Interface contacts:
Residue V466 in protein 2 contacts residue P112 in protein 1 (closest heavy-atom distance 4.5 Å).
Residue R457 in protein 2 interacts with residue E114 in protein 1 (closest heavy-atom distance 4.2 Å).
Residue M481 in protein 2 is in contact with residue P80 in protein 1 (closest heavy-atom distance 4.3 Å).
Residue D468 in protein 2 contacts residue E114 in protein 1 (closest heavy-atom distance 4.8 Å).
Residue M482 in protein 2 is in contact with residue F81 in protein 1 (closest heavy-atom distance 3.5 Å).
Residue V454 in protein 2 is in contact with residue P112 in protein 1 (closest heavy-atom distance 4.0 Å).
Residue R457 in protein 2 is in contact with residue S82 in protein 1 (closest heavy-atom distance 4.0 Å).
Residue R457 in protein 2 is in contact with residue W85 in protein 1 (closest heavy-atom distance 4.6 Å).
Residue R453 in protein 2 contacts residue W110 in protein 1 (closest heavy-atom distance 3.8 Å).
Residue M481 in protein 2 interacts with residue F81 in protein 1 (closest heavy-atom distance 4.4 Å).
Residue V466 in protein 2 interacts with residue Q116 in protein 1 (closest heavy-atom distance 5.0 Å).
Residue T479 in protein 2 interacts with residue P79 in protein 1 (closest heavy-atom distance 3.7 Å).
Residue H458 in protein 2 is in contact with residue S82 in protein 1 (closest heavy-atom distance 2.6 Å).
Residue V454 in protein 2 is in contact with residue W110 in protein 1 (closest heavy-atom distance 4.0 Å).
Residue V454 in protein 2 is in contact with residue V84 in protein 1 (closest heavy-atom distance 4.2 Å).
Residue V454 in protein 2 contacts residue M77 in protein 1 (closest heavy-atom distance 3.4 Å).
Residue R457 in protein 2 contacts residue V84 in protein 1 (closest heavy-atom distance 3.5 Å).
Residue W473 in protein 2 interacts with residue R111 in protein 1 (closest heavy-atom distance 3.2 Å).
Residue A456 in protein 2 contacts residue M77 in protein 1 (closest heavy-atom distance 4.4 Å).
Residue V466 in protein 2 interacts with residue E114 in protein 1 (closest heavy-atom distance 4.4 Å).
Residue N465 in protein 2 is in contact with residue P112 in protein 1 (closest heavy-atom distance 4.1 Å).
Residue W473 in protein 2 contacts residue Y109 in protein 1 (closest heavy-atom distance 3.9 Å).
Residue R457 in protein 2 is in contact with residue P112 in protein 1 (closest heavy-atom distance 4.1 Å).
Residue M482 in protein 2 contacts residue P80 in protein 1 (closest heavy-atom distance 4.4 Å).
Residue R457 in protein 2 contacts residue Q118 in protein 1 (closest heavy-atom distance 2.5 Å).
Residue R455 in protein 2 contacts residue G78 in protein 1 (closest heavy-atom distance 3.0 Å).
Residue R457 in protein 2 interacts with residue P115 in protein 1 (closest heavy-atom distance 3.2 Å).
Residue G467 in protein 2 interacts with residue I113 in protein 1 (closest heavy-atom distance 4.5 Å).
Residue R455 in protein 2 contacts residue P79 in protein 1 (closest heavy-atom distance 3.4 Å).
Residue R455 in protein 2 interacts with residue V84 in protein 1 (closest heavy-atom distance 3.8 Å).
Residue V454 in protein 2 interacts with residue V86 in protein 1 (closest heavy-atom distance 4.6 Å).
Residue P470 in protein 2 interacts with residue M106 in protein 1 (closest heavy-atom distance 4.2 Å).
Residue G467 in protein 2 is in contact with residue R111 in protein 1 (closest heavy-atom distance 4.2 Å).
Residue M481 in protein 2 is in contact with residue S82 in protein 1 (closest heavy-atom distance 3.1 Å).
Residue V466 in protein 2 contacts residue P115 in protein 1 (closest heavy-atom distance 3.4 Å).
Residue H458 in protein 2 is in contact with residue F81 in protein 1 (closest heavy-atom distance 4.8 Å).
Residue R457 in protein 2 contacts residue R83 in protein 1 (closest heavy-atom distance 4.2 Å).
Residue W473 in protein 2 contacts residue M106 in protein 1 (closest heavy-atom distance 3.6 Å).
Residue G467 in protein 2 contacts residue P112 in protein 1 (closest heavy-atom distance 3.3 Å).
Residue R455 in protein 2 interacts with residue M77 in protein 1 (closest heavy-atom distance 3.3 Å).
Residue R457 in protein 2 contacts residue I113 in protein 1 (closest heavy-atom distance 3.1 Å).
Residue A456 in protein 2 contacts residue V84 in protein 1 (closest heavy-atom distance 3.3 Å).
Residue R453 in protein 2 is in contact with residue K75 in protein 1 (closest heavy-atom distance 4.7 Å).
Residue N465 in protein 2 interacts with residue V84 in protein 1 (closest heavy-atom distance 4.9 Å).
Residue R455 in protein 2 contacts residue S82 in protein 1 (closest heavy-atom distance 4.5 Å).
Residue A456 in protein 2 is in contact with residue P79 in protein 1 (closest heavy-atom distance 3.9 Å).
Residue W473 in protein 2 is in contact with residue P112 in protein 1 (closest heavy-atom distance 4.0 Å).
Residue W473 in protein 2 contacts residue W110 in protein 1 (closest heavy-atom distance 4.5 Å).
Residue V454 in protein 2 is in contact with residue R111 in protein 1 (closest heavy-atom distance 4.9 Å).
Residue A456 in protein 2 contacts residue S82 in protein 1 (closest heavy-atom distance 3.9 Å).
Residue A456 in protein 2 is in contact with residue G78 in protein 1 (closest heavy-atom distance 4.9 Å).

Sequence of protein 1:
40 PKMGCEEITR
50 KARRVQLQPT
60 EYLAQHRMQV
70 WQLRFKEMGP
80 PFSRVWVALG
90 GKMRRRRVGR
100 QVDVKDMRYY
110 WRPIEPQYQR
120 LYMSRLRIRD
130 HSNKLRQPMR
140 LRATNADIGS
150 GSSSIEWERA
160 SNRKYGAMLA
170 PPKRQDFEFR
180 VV

The following describes two proteins that form a bound complex.

Sequence of protein 2:
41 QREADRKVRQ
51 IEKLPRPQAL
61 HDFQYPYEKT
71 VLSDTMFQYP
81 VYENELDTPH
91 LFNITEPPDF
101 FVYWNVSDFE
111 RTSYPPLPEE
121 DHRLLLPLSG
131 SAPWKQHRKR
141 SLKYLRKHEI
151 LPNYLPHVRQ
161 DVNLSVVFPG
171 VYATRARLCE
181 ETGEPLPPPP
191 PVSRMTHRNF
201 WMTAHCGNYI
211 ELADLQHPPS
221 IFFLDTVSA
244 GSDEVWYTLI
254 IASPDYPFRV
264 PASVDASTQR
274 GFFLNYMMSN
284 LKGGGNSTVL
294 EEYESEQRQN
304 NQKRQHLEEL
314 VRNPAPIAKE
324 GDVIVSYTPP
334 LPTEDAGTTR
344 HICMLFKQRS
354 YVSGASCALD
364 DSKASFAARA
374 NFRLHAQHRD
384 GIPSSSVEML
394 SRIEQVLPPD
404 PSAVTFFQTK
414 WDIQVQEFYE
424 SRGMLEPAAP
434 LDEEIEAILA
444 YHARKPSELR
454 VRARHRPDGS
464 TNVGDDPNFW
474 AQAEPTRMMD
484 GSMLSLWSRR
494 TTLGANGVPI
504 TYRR